The following describes two proteins that form a bound complex.

Sequence of chain B:
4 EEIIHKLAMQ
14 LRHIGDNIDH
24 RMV

Sequence of chain A:
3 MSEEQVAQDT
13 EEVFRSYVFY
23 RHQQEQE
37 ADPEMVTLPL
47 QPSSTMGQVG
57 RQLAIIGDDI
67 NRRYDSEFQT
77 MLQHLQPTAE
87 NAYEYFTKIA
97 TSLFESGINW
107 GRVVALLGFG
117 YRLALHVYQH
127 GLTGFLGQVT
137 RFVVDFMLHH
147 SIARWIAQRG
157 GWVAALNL

Interface contacts:
Residue N163 in chain A contacts residue M25 in chain B (closest heavy-atom distance 4.6 Å).
Residue F115 in chain A interacts with residue L10 in chain B (closest heavy-atom distance 3.4 Å).
Residue M77 in chain A is in contact with residue L10 in chain B (closest heavy-atom distance 3.8 Å).
Residue N105 in chain A interacts with residue D19 in chain B (closest heavy-atom distance 2.6 Å).
Residue F74 in chain A interacts with residue L10 in chain B (closest heavy-atom distance 3.5 Å).
Residue N105 in chain A interacts with residue D22 in chain B (closest heavy-atom distance 3.2 Å).
Residue L81 in chain A is in contact with residue I7 in chain B (closest heavy-atom distance 3.7 Å).
Residue L99 in chain A interacts with residue L14 in chain B (closest heavy-atom distance 3.5 Å).
Residue L99 in chain A interacts with residue R15 in chain B (closest heavy-atom distance 3.6 Å).
Residue I95 in chain A is in contact with residue I7 in chain B (closest heavy-atom distance 3.5 Å).
Residue L78 in chain A contacts residue L10 in chain B (closest heavy-atom distance 3.7 Å).
Residue L99 in chain A is in contact with residue A11 in chain B (closest heavy-atom distance 4.2 Å).
Residue M77 in chain A contacts residue I6 in chain B (closest heavy-atom distance 3.6 Å).
Residue S98 in chain A is in contact with residue M12 in chain B (closest heavy-atom distance 2.9 Å).
Residue I95 in chain A interacts with residue L14 in chain B (closest heavy-atom distance 4.1 Å).
Residue Y70 in chain A is in contact with residue Q13 in chain B (closest heavy-atom distance 3.8 Å).
Residue F74 in chain A interacts with residue Q13 in chain B (closest heavy-atom distance 4.7 Å).
Residue R108 in chain A interacts with residue R15 in chain B (closest heavy-atom distance 3.7 Å).
Residue S98 in chain A interacts with residue A11 in chain B (closest heavy-atom distance 3.2 Å).
Residue G107 in chain A interacts with residue I21 in chain B (closest heavy-atom distance 4.3 Å).
Residue I95 in chain A interacts with residue L10 in chain B (closest heavy-atom distance 3.5 Å).
Residue I66 in chain A interacts with residue I21 in chain B (closest heavy-atom distance 3.7 Å).
Residue G107 in chain A contacts residue D22 in chain B (closest heavy-atom distance 3.9 Å).
Residue S98 in chain A is in contact with residue R15 in chain B (closest heavy-atom distance 2.3 Å).
Residue M77 in chain A interacts with residue K9 in chain B (closest heavy-atom distance 3.9 Å).
Residue F115 in chain A interacts with residue L14 in chain B (closest heavy-atom distance 3.8 Å).
Residue S98 in chain A contacts residue H8 in chain B (closest heavy-atom distance 4.4 Å).
Residue R108 in chain A contacts residue G18 in chain B (closest heavy-atom distance 3.4 Å).
Residue A111 in chain A is in contact with residue L14 in chain B (closest heavy-atom distance 3.4 Å).
Residue I66 in chain A contacts residue I17 in chain B (closest heavy-atom distance 3.8 Å).
Residue E73 in chain A is in contact with residue Q13 in chain B (closest heavy-atom distance 2.7 Å).
Residue Y70 in chain A contacts residue H16 in chain B (closest heavy-atom distance 3.9 Å).
Residue Y70 in chain A contacts residue I17 in chain B (closest heavy-atom distance 3.5 Å).
Residue W106 in chain A contacts residue D22 in chain B (closest heavy-atom distance 3.7 Å).
Residue L81 in chain A is in contact with residue L10 in chain B (closest heavy-atom distance 4.4 Å).
Residue N67 in chain A contacts residue I21 in chain B (closest heavy-atom distance 3.2 Å).
Residue R69 in chain A interacts with residue N20 in chain B (closest heavy-atom distance 2.4 Å).
Residue N67 in chain A is in contact with residue I17 in chain B (closest heavy-atom distance 3.9 Å).
Residue S102 in chain A contacts residue R15 in chain B (closest heavy-atom distance 3.2 Å).
Residue K94 in chain A contacts residue E4 in chain B (closest heavy-atom distance 3.4 Å).
Residue N105 in chain A is in contact with residue G18 in chain B (closest heavy-atom distance 3.3 Å).
Residue A111 in chain A interacts with residue I17 in chain B (closest heavy-atom distance 4.1 Å).
Residue I95 in chain A interacts with residue A11 in chain B (closest heavy-atom distance 3.4 Å).
Residue I66 in chain A is in contact with residue N20 in chain B (closest heavy-atom distance 3.6 Å).
Residue L81 in chain A is in contact with residue I6 in chain B (closest heavy-atom distance 3.7 Å).
Residue G107 in chain A is in contact with residue G18 in chain B (closest heavy-atom distance 3.0 Å).
Residue M77 in chain A is in contact with residue Q13 in chain B (closest heavy-atom distance 4.1 Å).
Residue Y91 in chain A is in contact with residue I7 in chain B (closest heavy-atom distance 3.8 Å).
Residue L164 in chain A contacts residue M25 in chain B (closest heavy-atom distance 3.5 Å).
Residue V110 in chain A contacts residue I21 in chain B (closest heavy-atom distance 4.4 Å).
Residue I62 in chain A interacts with residue M25 in chain B (closest heavy-atom distance 4.7 Å).
Residue I62 in chain A contacts residue R24 in chain B (closest heavy-atom distance 3.3 Å).
Residue R108 in chain A is in contact with residue D19 in chain B (closest heavy-atom distance 3.5 Å).
Residue G63 in chain A contacts residue I21 in chain B (closest heavy-atom distance 3.8 Å).
Residue H80 in chain A interacts with residue I6 in chain B (closest heavy-atom distance 3.4 Å).
Residue F74 in chain A is in contact with residue L14 in chain B (closest heavy-atom distance 4.5 Å).
Residue E101 in chain A interacts with residue R15 in chain B (closest heavy-atom distance 4.3 Å).
Residue K94 in chain A is in contact with residue I7 in chain B (closest heavy-atom distance 3.6 Å).
Residue L164 in chain A contacts residue R24 in chain B (closest heavy-atom distance 4.2 Å).
Residue A111 in chain A interacts with residue G18 in chain B (closest heavy-atom distance 3.6 Å).